Sequence of the first protein:
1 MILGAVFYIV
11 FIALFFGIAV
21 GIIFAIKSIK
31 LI

Sequence of the second protein:
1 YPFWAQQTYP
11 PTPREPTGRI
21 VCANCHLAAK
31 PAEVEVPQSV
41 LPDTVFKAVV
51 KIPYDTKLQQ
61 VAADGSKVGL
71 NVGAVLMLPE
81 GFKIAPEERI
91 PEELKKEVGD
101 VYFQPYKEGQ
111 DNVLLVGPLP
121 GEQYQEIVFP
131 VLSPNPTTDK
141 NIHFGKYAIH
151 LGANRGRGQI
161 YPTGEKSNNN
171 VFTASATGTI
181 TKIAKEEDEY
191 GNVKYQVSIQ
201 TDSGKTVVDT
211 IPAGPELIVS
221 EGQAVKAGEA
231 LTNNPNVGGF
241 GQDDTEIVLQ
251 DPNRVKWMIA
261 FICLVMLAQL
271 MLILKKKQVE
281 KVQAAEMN

This data describes a binding interaction between two proteins.

Contacts between the two chains:
Residue K281 in the second protein is in contact with residue I32 in the first protein (closest heavy-atom distance 3.9 Å).
Residue L270 in the second protein is in contact with residue A19 in the first protein (closest heavy-atom distance 4.0 Å).
Residue Q278 in the second protein contacts residue L31 in the first protein (closest heavy-atom distance 3.5 Å).
Residue C263 in the second protein contacts residue F15 in the first protein (closest heavy-atom distance 4.1 Å).
Residue I262 in the second protein is in contact with residue F11 in the first protein (closest heavy-atom distance 4.8 Å).
Residue L274 in the second protein interacts with residue I23 in the first protein (closest heavy-atom distance 4.4 Å).
Residue M266 in the second protein interacts with residue F15 in the first protein (closest heavy-atom distance 3.7 Å).
Residue M266 in the second protein is in contact with residue F11 in the first protein (closest heavy-atom distance 3.4 Å).
Residue K277 in the second protein is in contact with residue I32 in the first protein (closest heavy-atom distance 4.8 Å).
Residue L270 in the second protein interacts with residue F15 in the first protein (closest heavy-atom distance 5.0 Å).
Residue L274 in the second protein is in contact with residue A19 in the first protein (closest heavy-atom distance 5.0 Å).
Residue I259 in the second protein interacts with residue F11 in the first protein (closest heavy-atom distance 4.4 Å).
Residue L270 in the second protein is in contact with residue I18 in the first protein (closest heavy-atom distance 4.4 Å).
Residue L274 in the second protein interacts with residue I22 in the first protein (closest heavy-atom distance 3.2 Å).
Residue C263 in the second protein is in contact with residue F11 in the first protein (closest heavy-atom distance 3.5 Å).
Residue L267 in the second protein interacts with residue F15 in the first protein (closest heavy-atom distance 4.2 Å).
Residue Q278 in the second protein is in contact with residue I32 in the first protein (closest heavy-atom distance 4.6 Å).
Residue L267 in the second protein contacts residue I18 in the first protein (closest heavy-atom distance 5.0 Å).
Residue L274 in the second protein is in contact with residue I32 in the first protein (closest heavy-atom distance 4.3 Å).